Interface contacts:
Residue F130 in protein 1 contacts residue L49 in protein 2 (closest heavy-atom distance 3.3 Å).
Residue T52 in protein 1 contacts residue D19 in protein 2 (closest heavy-atom distance 3.0 Å).
Residue N99 in protein 1 interacts with residue L14 in protein 2 (closest heavy-atom distance 3.2 Å).
Residue T64 in protein 1 is in contact with residue N17 in protein 2 (closest heavy-atom distance 3.3 Å).
Residue I43 in protein 1 interacts with residue S20 in protein 2 (closest heavy-atom distance 2.7 Å).
Residue L129 in protein 1 interacts with residue N45 in protein 2 (closest heavy-atom distance 3.7 Å).
Residue R38 in protein 1 contacts residue S20 in protein 2 (closest heavy-atom distance 3.7 Å).
Residue V62 in protein 1 is in contact with residue V61 in protein 2 (closest heavy-atom distance 3.1 Å).
Residue L54 in protein 1 contacts residue V61 in protein 2 (closest heavy-atom distance 3.7 Å).
Residue N35 in protein 1 interacts with residue E21 in protein 2 (closest heavy-atom distance 3.1 Å).
Residue A41 in protein 1 is in contact with residue L64 in protein 2 (closest heavy-atom distance 2.9 Å).
Residue V11 in protein 1 interacts with residue V61 in protein 2 (closest heavy-atom distance 3.7 Å).
Residue L129 in protein 1 interacts with residue K51 in protein 2 (closest heavy-atom distance 3.9 Å).
Residue T52 in protein 1 is in contact with residue L25 in protein 2 (closest heavy-atom distance 3.8 Å).
Residue F56 in protein 1 contacts residue I62 in protein 2 (closest heavy-atom distance 3.2 Å).
Residue T64 in protein 1 contacts residue I13 in protein 2 (closest heavy-atom distance 3.2 Å).
Residue P131 in protein 1 interacts with residue N45 in protein 2 (closest heavy-atom distance 3.5 Å).
Residue V101 in protein 1 contacts residue L14 in protein 2 (closest heavy-atom distance 2.9 Å).
Residue F130 in protein 1 is in contact with residue L42 in protein 2 (closest heavy-atom distance 3.6 Å).
Residue T155 in protein 1 is in contact with residue L14 in protein 2 (closest heavy-atom distance 2.5 Å).
Residue F39 in protein 1 contacts residue L8 in protein 2 (closest heavy-atom distance 3.4 Å).
Residue V153 in protein 1 contacts residue F15 in protein 2 (closest heavy-atom distance 3.8 Å).
Residue N9 in protein 1 interacts with residue D27 in protein 2 (closest heavy-atom distance 4.0 Å).
Residue F56 in protein 1 is in contact with residue D63 in protein 2 (closest heavy-atom distance 3.0 Å).
Residue L54 in protein 1 contacts residue I13 in protein 2 (closest heavy-atom distance 3.7 Å).
Residue R136 in protein 1 contacts residue G53 in protein 2 (closest heavy-atom distance 4.0 Å).
Residue T64 in protein 1 contacts residue I18 in protein 2 (closest heavy-atom distance 4.0 Å).
Residue A40 in protein 1 interacts with residue L64 in protein 2 (closest heavy-atom distance 3.4 Å).
Residue F56 in protein 1 is in contact with residue L64 in protein 2 (closest heavy-atom distance 3.6 Å).
Residue V11 in protein 1 interacts with residue I13 in protein 2 (closest heavy-atom distance 3.4 Å).
Residue F39 in protein 1 is in contact with residue I62 in protein 2 (closest heavy-atom distance 3.7 Å).
Residue L54 in protein 1 is in contact with residue I62 in protein 2 (closest heavy-atom distance 3.4 Å).
Residue L145 in protein 1 interacts with residue F15 in protein 2 (closest heavy-atom distance 3.9 Å).
Residue V143 in protein 1 contacts residue M57 in protein 2 (closest heavy-atom distance 3.8 Å).
Residue T52 in protein 1 interacts with residue N17 in protein 2 (closest heavy-atom distance 4.0 Å).
Residue K141 in protein 1 contacts residue E60 in protein 2 (closest heavy-atom distance 2.8 Å).
Residue K60 in protein 1 interacts with residue D63 in protein 2 (closest heavy-atom distance 3.5 Å).
Residue F39 in protein 1 contacts residue L64 in protein 2 (closest heavy-atom distance 3.0 Å).
Residue F147 in protein 1 interacts with residue E41 in protein 2 (closest heavy-atom distance 4.0 Å).
Residue T155 in protein 1 is in contact with residue M57 in protein 2 (closest heavy-atom distance 3.7 Å).
Residue N9 in protein 1 contacts residue N17 in protein 2 (closest heavy-atom distance 2.9 Å).
Residue F39 in protein 1 interacts with residue S20 in protein 2 (closest heavy-atom distance 3.2 Å).
Residue V101 in protein 1 interacts with residue F15 in protein 2 (closest heavy-atom distance 3.9 Å).
Residue L129 in protein 1 contacts residue S48 in protein 2 (closest heavy-atom distance 3.8 Å).
Residue I134 in protein 1 is in contact with residue L52 in protein 2 (closest heavy-atom distance 3.1 Å).
Residue G65 in protein 1 interacts with residue N17 in protein 2 (closest heavy-atom distance 3.3 Å).
Residue F130 in protein 1 contacts residue N45 in protein 2 (closest heavy-atom distance 3.1 Å).
Residue G65 in protein 1 contacts residue D27 in protein 2 (closest heavy-atom distance 3.4 Å).
Residue S103 in protein 1 is in contact with residue F38 in protein 2 (closest heavy-atom distance 3.7 Å).
Residue V143 in protein 1 is in contact with residue L54 in protein 2 (closest heavy-atom distance 3.8 Å).
Residue F147 in protein 1 is in contact with residue L42 in protein 2 (closest heavy-atom distance 3.8 Å).
Residue L54 in protein 1 is in contact with residue L10 in protein 2 (closest heavy-atom distance 3.9 Å).
Residue V153 in protein 1 interacts with residue F38 in protein 2 (closest heavy-atom distance 3.6 Å).
Residue R136 in protein 1 interacts with residue L52 in protein 2 (closest heavy-atom distance 2.7 Å).
Residue R38 in protein 1 is in contact with residue L8 in protein 2 (closest heavy-atom distance 3.9 Å).
Residue G156 in protein 1 is in contact with residue M57 in protein 2 (closest heavy-atom distance 3.0 Å).
Residue T52 in protein 1 is in contact with residue I18 in protein 2 (closest heavy-atom distance 3.0 Å).
Residue K50 in protein 1 is in contact with residue D27 in protein 2 (closest heavy-atom distance 3.3 Å).
Residue R38 in protein 1 contacts residue E21 in protein 2 (closest heavy-atom distance 3.3 Å).
Residue N99 in protein 1 contacts residue M57 in protein 2 (closest heavy-atom distance 3.5 Å).

This data describes a binding interaction between two proteins.

Sequence of protein 2:
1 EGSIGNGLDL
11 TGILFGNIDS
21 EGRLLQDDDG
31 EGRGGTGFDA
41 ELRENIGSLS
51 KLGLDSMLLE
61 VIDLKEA

Sequence of protein 1:
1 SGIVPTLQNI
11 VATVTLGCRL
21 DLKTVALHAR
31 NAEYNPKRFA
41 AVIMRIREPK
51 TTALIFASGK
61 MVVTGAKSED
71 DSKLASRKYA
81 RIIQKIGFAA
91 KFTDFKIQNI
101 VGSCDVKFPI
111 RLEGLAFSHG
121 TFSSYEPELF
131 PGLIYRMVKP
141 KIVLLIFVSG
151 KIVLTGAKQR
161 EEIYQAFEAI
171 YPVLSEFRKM